Sequence of protein 1:
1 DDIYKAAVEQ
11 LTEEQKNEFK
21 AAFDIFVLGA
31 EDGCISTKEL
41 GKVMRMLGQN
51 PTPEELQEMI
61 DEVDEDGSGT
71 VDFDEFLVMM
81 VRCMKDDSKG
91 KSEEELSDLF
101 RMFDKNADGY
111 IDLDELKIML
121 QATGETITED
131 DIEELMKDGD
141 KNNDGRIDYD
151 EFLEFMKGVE

This data describes a binding interaction between two proteins.

Residue-level contacts at the interface:
Residue A26 in protein 2 is in contact with residue E55 in protein 1 (closest heavy-atom distance 4.5 Å).

Sequence of protein 2:
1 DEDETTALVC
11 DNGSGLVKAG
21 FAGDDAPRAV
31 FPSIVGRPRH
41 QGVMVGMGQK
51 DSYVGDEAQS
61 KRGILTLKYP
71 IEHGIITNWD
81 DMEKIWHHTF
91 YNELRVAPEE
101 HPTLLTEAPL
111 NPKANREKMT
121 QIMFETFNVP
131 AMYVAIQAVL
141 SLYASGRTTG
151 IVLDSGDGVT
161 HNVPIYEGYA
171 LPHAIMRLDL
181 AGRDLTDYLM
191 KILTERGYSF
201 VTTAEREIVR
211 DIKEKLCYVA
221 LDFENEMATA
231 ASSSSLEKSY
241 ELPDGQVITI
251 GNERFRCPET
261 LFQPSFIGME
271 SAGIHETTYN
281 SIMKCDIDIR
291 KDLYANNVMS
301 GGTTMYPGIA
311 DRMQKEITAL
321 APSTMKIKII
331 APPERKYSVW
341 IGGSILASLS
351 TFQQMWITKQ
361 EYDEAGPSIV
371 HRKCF